This data describes a binding interaction between two proteins.

Sequence of chain A:
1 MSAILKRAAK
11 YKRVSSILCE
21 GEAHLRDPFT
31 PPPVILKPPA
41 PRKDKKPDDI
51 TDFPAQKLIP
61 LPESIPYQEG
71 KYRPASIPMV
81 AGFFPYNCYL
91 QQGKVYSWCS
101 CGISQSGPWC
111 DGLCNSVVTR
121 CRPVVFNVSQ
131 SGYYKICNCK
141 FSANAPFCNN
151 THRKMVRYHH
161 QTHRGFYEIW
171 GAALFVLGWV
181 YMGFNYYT

Sequence of chain B:
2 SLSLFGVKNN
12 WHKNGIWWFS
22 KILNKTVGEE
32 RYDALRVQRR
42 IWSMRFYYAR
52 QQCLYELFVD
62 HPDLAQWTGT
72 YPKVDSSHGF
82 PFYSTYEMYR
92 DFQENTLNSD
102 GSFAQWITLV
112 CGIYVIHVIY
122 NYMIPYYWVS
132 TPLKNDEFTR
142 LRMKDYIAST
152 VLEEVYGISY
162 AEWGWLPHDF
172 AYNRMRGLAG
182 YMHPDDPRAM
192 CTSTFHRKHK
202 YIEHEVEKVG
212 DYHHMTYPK

Residue-level contacts at the interface:
Residue H13 in chain B is in contact with residue Q91 in chain A (closest heavy-atom distance 3.7 Å).